These two protein chains interact to form a complex.

Sequence of protein 1:
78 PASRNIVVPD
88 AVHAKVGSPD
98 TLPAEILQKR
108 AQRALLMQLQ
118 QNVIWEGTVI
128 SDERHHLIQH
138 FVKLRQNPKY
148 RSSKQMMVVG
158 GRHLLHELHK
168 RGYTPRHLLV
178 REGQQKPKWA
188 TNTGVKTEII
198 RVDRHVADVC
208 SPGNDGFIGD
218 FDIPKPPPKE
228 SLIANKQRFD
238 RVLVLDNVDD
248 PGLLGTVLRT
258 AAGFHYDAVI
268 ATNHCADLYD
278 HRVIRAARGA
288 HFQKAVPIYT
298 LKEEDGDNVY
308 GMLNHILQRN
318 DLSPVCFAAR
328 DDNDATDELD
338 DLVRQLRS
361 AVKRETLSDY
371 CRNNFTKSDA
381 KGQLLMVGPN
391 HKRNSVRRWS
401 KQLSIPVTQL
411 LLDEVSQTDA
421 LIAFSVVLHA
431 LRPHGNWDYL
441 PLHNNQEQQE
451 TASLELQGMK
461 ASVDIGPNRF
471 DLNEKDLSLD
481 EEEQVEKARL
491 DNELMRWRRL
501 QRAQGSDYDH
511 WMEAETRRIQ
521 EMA

Sequence of protein 2:
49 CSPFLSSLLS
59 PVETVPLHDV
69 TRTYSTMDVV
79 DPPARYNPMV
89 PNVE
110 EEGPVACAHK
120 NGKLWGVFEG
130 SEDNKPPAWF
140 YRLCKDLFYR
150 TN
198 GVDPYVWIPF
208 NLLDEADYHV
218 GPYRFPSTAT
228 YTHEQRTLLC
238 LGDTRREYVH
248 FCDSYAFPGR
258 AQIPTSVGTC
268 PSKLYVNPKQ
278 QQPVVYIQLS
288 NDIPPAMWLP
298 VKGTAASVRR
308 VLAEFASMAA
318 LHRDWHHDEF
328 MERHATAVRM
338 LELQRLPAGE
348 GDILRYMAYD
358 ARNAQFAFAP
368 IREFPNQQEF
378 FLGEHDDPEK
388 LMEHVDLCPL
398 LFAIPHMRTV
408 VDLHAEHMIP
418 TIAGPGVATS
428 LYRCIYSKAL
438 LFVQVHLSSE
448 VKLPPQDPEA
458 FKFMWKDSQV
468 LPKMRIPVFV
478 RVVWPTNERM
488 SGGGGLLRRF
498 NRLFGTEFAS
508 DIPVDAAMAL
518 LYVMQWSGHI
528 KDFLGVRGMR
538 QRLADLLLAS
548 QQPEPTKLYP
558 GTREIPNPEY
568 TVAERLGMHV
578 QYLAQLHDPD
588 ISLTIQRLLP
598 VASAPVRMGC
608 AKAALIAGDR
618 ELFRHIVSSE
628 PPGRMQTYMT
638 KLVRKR

Residue-level contacts at the interface:
Residue Q548 in protein 2 contacts residue L336 in protein 1 (closest heavy-atom distance 3.3 Å).
Residue T69 in protein 2 is in contact with residue I465 in protein 1 (closest heavy-atom distance 4.0 Å).
Residue L595 in protein 2 contacts residue L339 in protein 1 (closest heavy-atom distance 3.5 Å).
Residue E551 in protein 2 contacts residue G308 in protein 1 (closest heavy-atom distance 4.2 Å).
Residue R70 in protein 2 contacts residue Q315 in protein 1 (closest heavy-atom distance 3.8 Å).
Residue T553 in protein 2 is in contact with residue Q315 in protein 1 (closest heavy-atom distance 2.9 Å).
Residue Q548 in protein 2 contacts residue K401 in protein 1 (closest heavy-atom distance 3.9 Å).
Residue T69 in protein 2 contacts residue R316 in protein 1 (closest heavy-atom distance 2.9 Å).
Residue A541 in protein 2 interacts with residue R344 in protein 1 (closest heavy-atom distance 3.4 Å).
Residue F460 in protein 2 interacts with residue L477 in protein 1 (closest heavy-atom distance 3.6 Å).
Residue E551 in protein 2 interacts with residue Y307 in protein 1 (closest heavy-atom distance 3.8 Å).
Residue R560 in protein 2 contacts residue D302 in protein 1 (closest heavy-atom distance 4.0 Å).
Residue P628 in protein 2 contacts residue E301 in protein 1 (closest heavy-atom distance 4.0 Å).
Residue T559 in protein 2 interacts with residue K226 in protein 1 (closest heavy-atom distance 3.9 Å).
Residue P557 in protein 2 contacts residue G308 in protein 1 (closest heavy-atom distance 4.1 Å).
Residue P629 in protein 2 interacts with residue K299 in protein 1 (closest heavy-atom distance 2.6 Å).
Residue L544 in protein 2 is in contact with residue V340 in protein 1 (closest heavy-atom distance 4.0 Å).
Residue E551 in protein 2 interacts with residue Q402 in protein 1 (closest heavy-atom distance 3.6 Å).
Residue T69 in protein 2 contacts residue Q315 in protein 1 (closest heavy-atom distance 4.0 Å).
Residue T559 in protein 2 interacts with residue D304 in protein 1 (closest heavy-atom distance 3.6 Å).
Residue P602 in protein 2 is in contact with residue E300 in protein 1 (closest heavy-atom distance 4.2 Å).
Residue P557 in protein 2 contacts residue H312 in protein 1 (closest heavy-atom distance 3.7 Å).
Residue L544 in protein 2 is in contact with residue L339 in protein 1 (closest heavy-atom distance 3.7 Å).
Residue R631 in protein 2 is in contact with residue E301 in protein 1 (closest heavy-atom distance 4.1 Å).
Residue T559 in protein 2 contacts residue I230 in protein 1 (closest heavy-atom distance 4.0 Å).
Residue A601 in protein 2 interacts with residue E300 in protein 1 (closest heavy-atom distance 3.7 Å).
Residue L540 in protein 2 contacts residue L343 in protein 1 (closest heavy-atom distance 3.7 Å).
Residue A541 in protein 2 is in contact with residue L343 in protein 1 (closest heavy-atom distance 3.6 Å).
Residue R594 in protein 2 interacts with residue E335 in protein 1 (closest heavy-atom distance 2.9 Å).
Residue R631 in protein 2 contacts residue D302 in protein 1 (closest heavy-atom distance 2.4 Å).
Residue Q548 in protein 2 interacts with residue V340 in protein 1 (closest heavy-atom distance 4.0 Å).
Residue R594 in protein 2 contacts residue L339 in protein 1 (closest heavy-atom distance 3.7 Å).
Residue E551 in protein 2 interacts with residue N311 in protein 1 (closest heavy-atom distance 3.3 Å).
Residue T553 in protein 2 contacts residue N311 in protein 1 (closest heavy-atom distance 3.9 Å).
Residue R560 in protein 2 is in contact with residue D304 in protein 1 (closest heavy-atom distance 3.7 Å).
Residue R537 in protein 2 interacts with residue L343 in protein 1 (closest heavy-atom distance 3.2 Å).
Residue K463 in protein 2 is in contact with residue D480 in protein 1 (closest heavy-atom distance 4.3 Å).
Residue R560 in protein 2 contacts residue K226 in protein 1 (closest heavy-atom distance 4.0 Å).
Residue M632 in protein 2 contacts residue E301 in protein 1 (closest heavy-atom distance 3.5 Å).
Residue L450 in protein 2 is in contact with residue E301 in protein 1 (closest heavy-atom distance 4.0 Å).
Residue E627 in protein 2 is in contact with residue E301 in protein 1 (closest heavy-atom distance 4.2 Å).
Residue S547 in protein 2 interacts with residue Q402 in protein 1 (closest heavy-atom distance 4.0 Å).
Residue P557 in protein 2 is in contact with residue I230 in protein 1 (closest heavy-atom distance 4.2 Å).
Residue P597 in protein 2 interacts with residue E335 in protein 1 (closest heavy-atom distance 3.9 Å).
Residue D542 in protein 2 is in contact with residue R344 in protein 1 (closest heavy-atom distance 2.4 Å).
Residue A601 in protein 2 interacts with residue E301 in protein 1 (closest heavy-atom distance 3.7 Å).
Residue P557 in protein 2 interacts with residue N305 in protein 1 (closest heavy-atom distance 3.9 Å).
Residue G558 in protein 2 is in contact with residue N305 in protein 1 (closest heavy-atom distance 2.8 Å).
Residue V68 in protein 2 contacts residue P467 in protein 1 (closest heavy-atom distance 4.0 Å).
Residue K463 in protein 2 contacts residue E483 in protein 1 (closest heavy-atom distance 3.0 Å).
Residue V598 in protein 2 contacts residue L336 in protein 1 (closest heavy-atom distance 3.7 Å).
Residue Q538 in protein 2 contacts residue R344 in protein 1 (closest heavy-atom distance 2.3 Å).
Residue G558 in protein 2 is in contact with residue D304 in protein 1 (closest heavy-atom distance 3.2 Å).
Residue P550 in protein 2 is in contact with residue K401 in protein 1 (closest heavy-atom distance 3.2 Å).
Residue T591 in protein 2 is in contact with residue L339 in protein 1 (closest heavy-atom distance 4.3 Å).
Residue T553 in protein 2 is in contact with residue H312 in protein 1 (closest heavy-atom distance 3.9 Å).
Residue P557 in protein 2 contacts residue M309 in protein 1 (closest heavy-atom distance 3.6 Å).
Residue L450 in protein 2 contacts residue D302 in protein 1 (closest heavy-atom distance 4.0 Å).
Residue V598 in protein 2 is in contact with residue E335 in protein 1 (closest heavy-atom distance 3.6 Å).
Residue L545 in protein 2 contacts residue V340 in protein 1 (closest heavy-atom distance 3.7 Å).